Sequence of protein 1:
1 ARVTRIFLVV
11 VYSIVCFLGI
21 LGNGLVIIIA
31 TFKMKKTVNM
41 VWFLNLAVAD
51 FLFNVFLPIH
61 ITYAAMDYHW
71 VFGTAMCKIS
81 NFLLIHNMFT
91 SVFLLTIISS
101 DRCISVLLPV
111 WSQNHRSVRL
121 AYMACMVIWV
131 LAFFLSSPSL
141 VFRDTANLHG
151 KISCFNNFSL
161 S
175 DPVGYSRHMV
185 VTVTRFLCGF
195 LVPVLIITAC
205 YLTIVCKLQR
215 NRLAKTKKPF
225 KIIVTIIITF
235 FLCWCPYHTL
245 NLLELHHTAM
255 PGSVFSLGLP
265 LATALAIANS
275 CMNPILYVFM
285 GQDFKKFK

Residue-level contacts at the interface:
Residue T267 in protein 1 interacts with residue F6 in protein 2 (closest heavy-atom distance 4.2 Å).
Residue N245 in protein 1 contacts residue S9 in protein 2 (closest heavy-atom distance 4.5 Å).
Residue F155 in protein 1 interacts with residue Q5 in protein 2 (closest heavy-atom distance 4.1 Å).
Residue N156 in protein 1 interacts with residue G4 in protein 2 (closest heavy-atom distance 4.1 Å).
Residue F259 in protein 1 interacts with residue F6 in protein 2 (closest heavy-atom distance 4.4 Å).
Residue N81 in protein 1 interacts with residue F8 in protein 2 (closest heavy-atom distance 3.4 Å).
Residue L263 in protein 1 interacts with residue Y1 in protein 2 (closest heavy-atom distance 4.9 Å).
Residue R143 in protein 1 is in contact with residue G4 in protein 2 (closest heavy-atom distance 3.4 Å).
Residue Y241 in protein 1 interacts with residue A7 in protein 2 (closest heavy-atom distance 4.3 Å).
Residue N81 in protein 1 contacts residue S9 in protein 2 (closest heavy-atom distance 4.7 Å).
Residue H60 in protein 1 contacts residue A7 in protein 2 (closest heavy-atom distance 3.7 Å).
Residue R143 in protein 1 interacts with residue S9 in protein 2 (closest heavy-atom distance 4.0 Å).
Residue H251 in protein 1 is in contact with residue P3 in protein 2 (closest heavy-atom distance 3.8 Å).
Residue E248 in protein 1 is in contact with residue P3 in protein 2 (closest heavy-atom distance 3.8 Å).
Residue S139 in protein 1 contacts residue S9 in protein 2 (closest heavy-atom distance 4.3 Å).
Residue I85 in protein 1 interacts with residue S9 in protein 2 (closest heavy-atom distance 3.2 Å).
Residue N81 in protein 1 is in contact with residue A7 in protein 2 (closest heavy-atom distance 4.8 Å).
Residue F155 in protein 1 is in contact with residue P3 in protein 2 (closest heavy-atom distance 3.6 Å).
Residue L263 in protein 1 is in contact with residue Q5 in protein 2 (closest heavy-atom distance 4.9 Å).
Residue C154 in protein 1 is in contact with residue G4 in protein 2 (closest heavy-atom distance 4.2 Å).
Residue L57 in protein 1 interacts with residue F8 in protein 2 (closest heavy-atom distance 3.9 Å).
Residue S153 in protein 1 is in contact with residue Q5 in protein 2 (closest heavy-atom distance 4.8 Å).
Residue N156 in protein 1 interacts with residue S9 in protein 2 (closest heavy-atom distance 3.1 Å).
Residue Y63 in protein 1 contacts residue F6 in protein 2 (closest heavy-atom distance 4.5 Å).
Residue F155 in protein 1 contacts residue G4 in protein 2 (closest heavy-atom distance 4.1 Å).
Residue F155 in protein 1 is in contact with residue F2 in protein 2 (closest heavy-atom distance 3.6 Å).
Residue R189 in protein 1 contacts residue S9 in protein 2 (closest heavy-atom distance 3.1 Å).
Residue F259 in protein 1 is in contact with residue Y1 in protein 2 (closest heavy-atom distance 4.0 Å).
Residue H182 in protein 1 is in contact with residue P3 in protein 2 (closest heavy-atom distance 3.3 Å).
Residue E248 in protein 1 interacts with residue S9 in protein 2 (closest heavy-atom distance 4.9 Å).
Residue L263 in protein 1 contacts residue A7 in protein 2 (closest heavy-atom distance 3.6 Å).
Residue R143 in protein 1 interacts with residue F8 in protein 2 (closest heavy-atom distance 3.3 Å).
Residue Y241 in protein 1 is in contact with residue F8 in protein 2 (closest heavy-atom distance 3.4 Å).
Residue H60 in protein 1 interacts with residue F6 in protein 2 (closest heavy-atom distance 4.6 Å).
Residue L84 in protein 1 is in contact with residue F8 in protein 2 (closest heavy-atom distance 4.1 Å).
Residue Y68 in protein 1 is in contact with residue F6 in protein 2 (closest heavy-atom distance 3.6 Å).
Residue Y241 in protein 1 contacts residue S9 in protein 2 (closest heavy-atom distance 2.9 Å).
Residue A270 in protein 1 interacts with residue F8 in protein 2 (closest heavy-atom distance 4.9 Å).
Residue N156 in protein 1 is in contact with residue P3 in protein 2 (closest heavy-atom distance 3.2 Å).
Residue H60 in protein 1 contacts residue F8 in protein 2 (closest heavy-atom distance 3.8 Å).
Residue F53 in protein 1 interacts with residue F8 in protein 2 (closest heavy-atom distance 4.2 Å).
Residue T267 in protein 1 is in contact with residue A7 in protein 2 (closest heavy-atom distance 4.4 Å).
Residue Y63 in protein 1 is in contact with residue Q5 in protein 2 (closest heavy-atom distance 4.7 Å).
Residue C154 in protein 1 contacts residue Q5 in protein 2 (closest heavy-atom distance 4.7 Å).
Residue S153 in protein 1 contacts residue F2 in protein 2 (closest heavy-atom distance 4.6 Å).
Residue E248 in protein 1 interacts with residue Y1 in protein 2 (closest heavy-atom distance 4.1 Å).
Residue M88 in protein 1 interacts with residue F8 in protein 2 (closest heavy-atom distance 3.6 Å).
Residue I271 in protein 1 contacts residue F8 in protein 2 (closest heavy-atom distance 3.9 Å).
Residue I85 in protein 1 contacts residue F8 in protein 2 (closest heavy-atom distance 3.8 Å).
Residue L263 in protein 1 contacts residue F6 in protein 2 (closest heavy-atom distance 4.2 Å).
Residue R143 in protein 1 is in contact with residue A7 in protein 2 (closest heavy-atom distance 4.2 Å).
Residue T267 in protein 1 contacts residue F8 in protein 2 (closest heavy-atom distance 3.5 Å).
Residue E248 in protein 1 is in contact with residue G4 in protein 2 (closest heavy-atom distance 3.8 Å).
Residue H251 in protein 1 contacts residue Y1 in protein 2 (closest heavy-atom distance 4.7 Å).
Residue P264 in protein 1 interacts with residue F6 in protein 2 (closest heavy-atom distance 4.5 Å).
Residue S260 in protein 1 contacts residue F6 in protein 2 (closest heavy-atom distance 3.9 Å).

Sequence of protein 2:
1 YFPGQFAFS

The following describes two proteins that form a bound complex.